Sequence of protein 2:
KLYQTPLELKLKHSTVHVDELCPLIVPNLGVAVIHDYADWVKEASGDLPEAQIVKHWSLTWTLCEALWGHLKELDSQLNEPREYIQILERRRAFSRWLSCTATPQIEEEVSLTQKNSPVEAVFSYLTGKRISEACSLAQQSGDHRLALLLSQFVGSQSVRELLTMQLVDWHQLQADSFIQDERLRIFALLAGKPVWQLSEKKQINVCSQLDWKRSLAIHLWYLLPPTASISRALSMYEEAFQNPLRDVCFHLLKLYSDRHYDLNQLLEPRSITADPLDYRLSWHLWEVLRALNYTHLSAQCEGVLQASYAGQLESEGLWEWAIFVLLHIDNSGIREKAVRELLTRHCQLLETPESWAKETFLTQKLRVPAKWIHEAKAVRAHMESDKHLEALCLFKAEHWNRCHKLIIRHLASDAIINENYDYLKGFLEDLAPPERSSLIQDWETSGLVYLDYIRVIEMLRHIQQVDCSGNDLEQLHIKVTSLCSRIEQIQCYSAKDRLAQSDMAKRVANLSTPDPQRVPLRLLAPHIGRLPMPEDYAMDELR

This data describes a binding interaction between two proteins.

Sequence of protein 1:
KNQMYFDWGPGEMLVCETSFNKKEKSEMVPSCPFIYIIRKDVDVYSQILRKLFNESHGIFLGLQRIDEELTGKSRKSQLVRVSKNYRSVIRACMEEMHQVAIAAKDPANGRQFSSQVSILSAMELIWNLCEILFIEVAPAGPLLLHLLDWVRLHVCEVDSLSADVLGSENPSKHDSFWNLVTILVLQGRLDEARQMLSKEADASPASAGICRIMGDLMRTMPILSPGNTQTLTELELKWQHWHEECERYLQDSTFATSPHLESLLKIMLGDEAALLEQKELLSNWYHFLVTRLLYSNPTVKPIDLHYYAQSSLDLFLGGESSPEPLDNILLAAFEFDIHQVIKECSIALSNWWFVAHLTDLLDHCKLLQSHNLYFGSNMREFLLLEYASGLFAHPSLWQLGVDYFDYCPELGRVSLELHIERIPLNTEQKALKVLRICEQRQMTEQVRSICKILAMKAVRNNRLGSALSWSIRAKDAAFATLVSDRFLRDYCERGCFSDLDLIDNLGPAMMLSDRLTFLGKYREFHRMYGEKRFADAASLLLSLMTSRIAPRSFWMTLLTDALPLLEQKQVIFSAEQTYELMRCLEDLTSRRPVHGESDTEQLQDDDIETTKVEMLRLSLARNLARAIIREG

Residue-level contacts at the interface:
Residue I627 in protein 1 contacts residue R909 in protein 2 (closest heavy-atom distance 3.7 Å).
Residue D626 in protein 1 interacts with residue R909 in protein 2 (closest heavy-atom distance 4.4 Å).